Sequence of chain A:
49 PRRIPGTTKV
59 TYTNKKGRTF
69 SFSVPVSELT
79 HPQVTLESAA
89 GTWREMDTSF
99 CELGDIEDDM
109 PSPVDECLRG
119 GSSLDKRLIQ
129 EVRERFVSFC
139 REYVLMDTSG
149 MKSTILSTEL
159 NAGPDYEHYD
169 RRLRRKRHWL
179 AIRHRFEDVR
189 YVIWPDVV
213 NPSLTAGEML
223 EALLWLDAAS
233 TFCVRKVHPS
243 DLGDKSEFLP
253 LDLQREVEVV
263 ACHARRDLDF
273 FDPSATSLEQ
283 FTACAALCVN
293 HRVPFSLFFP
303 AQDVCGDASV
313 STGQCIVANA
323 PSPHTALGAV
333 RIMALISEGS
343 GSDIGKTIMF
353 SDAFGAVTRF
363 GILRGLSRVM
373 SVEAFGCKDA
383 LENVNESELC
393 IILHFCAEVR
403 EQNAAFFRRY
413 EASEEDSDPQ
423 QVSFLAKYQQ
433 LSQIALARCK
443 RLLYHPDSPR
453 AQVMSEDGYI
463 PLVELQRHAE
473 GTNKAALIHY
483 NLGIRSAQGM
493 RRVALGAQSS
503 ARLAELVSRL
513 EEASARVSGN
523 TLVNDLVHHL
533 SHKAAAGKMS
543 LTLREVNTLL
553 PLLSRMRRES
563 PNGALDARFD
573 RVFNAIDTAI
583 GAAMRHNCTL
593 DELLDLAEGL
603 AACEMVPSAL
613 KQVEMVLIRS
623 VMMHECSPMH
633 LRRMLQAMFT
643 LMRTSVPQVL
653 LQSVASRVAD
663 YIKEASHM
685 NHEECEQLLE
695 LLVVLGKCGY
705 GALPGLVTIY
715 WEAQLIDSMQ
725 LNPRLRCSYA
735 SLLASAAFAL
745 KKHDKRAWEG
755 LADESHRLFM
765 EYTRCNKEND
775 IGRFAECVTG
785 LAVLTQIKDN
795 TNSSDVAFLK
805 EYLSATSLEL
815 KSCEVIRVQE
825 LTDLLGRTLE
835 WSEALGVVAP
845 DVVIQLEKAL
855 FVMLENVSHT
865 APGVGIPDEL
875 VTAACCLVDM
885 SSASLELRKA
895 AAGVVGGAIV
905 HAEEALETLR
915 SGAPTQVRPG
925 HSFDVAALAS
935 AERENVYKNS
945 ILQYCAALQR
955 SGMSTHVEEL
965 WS

These two protein chains interact to form a complex.

Sequence of chain B:
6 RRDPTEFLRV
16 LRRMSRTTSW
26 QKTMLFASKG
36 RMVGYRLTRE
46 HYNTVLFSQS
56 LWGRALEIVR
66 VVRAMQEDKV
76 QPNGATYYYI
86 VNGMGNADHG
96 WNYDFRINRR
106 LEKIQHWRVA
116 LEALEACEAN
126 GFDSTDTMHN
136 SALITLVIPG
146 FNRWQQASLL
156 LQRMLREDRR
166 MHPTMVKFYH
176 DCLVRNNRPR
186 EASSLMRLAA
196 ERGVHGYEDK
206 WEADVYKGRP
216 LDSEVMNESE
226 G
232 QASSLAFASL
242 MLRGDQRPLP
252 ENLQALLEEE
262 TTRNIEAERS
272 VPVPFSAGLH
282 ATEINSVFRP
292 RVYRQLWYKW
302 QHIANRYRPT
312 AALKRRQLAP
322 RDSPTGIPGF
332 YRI

Interface contacts:
Residue V82 in chain A contacts residue N78 in chain B (closest heavy-atom distance 3.7 Å).
Residue L84 in chain A is in contact with residue R44 in chain B (closest heavy-atom distance 3.6 Å).
Residue A87 in chain A interacts with residue K74 in chain B (closest heavy-atom distance 3.3 Å).
Residue D168 in chain A is in contact with residue R104 in chain B (closest heavy-atom distance 3.5 Å).
Residue L484 in chain A is in contact with residue F276 in chain B (closest heavy-atom distance 3.9 Å).
Residue C99 in chain A is in contact with residue V64 in chain B (closest heavy-atom distance 3.9 Å).
Residue V82 in chain A is in contact with residue Q76 in chain B (closest heavy-atom distance 3.6 Å).
Residue L101 in chain A interacts with residue R65 in chain B (closest heavy-atom distance 3.6 Å).
Residue H470 in chain A interacts with residue V272 in chain B (closest heavy-atom distance 3.5 Å).
Residue D95 in chain A contacts residue E117 in chain B (closest heavy-atom distance 3.5 Å).
Residue E466 in chain A interacts with residue V272 in chain B (closest heavy-atom distance 3.8 Å).
Residue L467 in chain A interacts with residue V272 in chain B (closest heavy-atom distance 3.8 Å).
Residue H79 in chain A interacts with residue F127 in chain B (closest heavy-atom distance 3.7 Å).
Residue E100 in chain A interacts with residue K108 in chain B (closest heavy-atom distance 3.8 Å).
Residue E85 in chain A contacts residue T43 in chain B (closest heavy-atom distance 3.4 Å).
Residue L101 in chain A contacts residue L61 in chain B (closest heavy-atom distance 3.8 Å).
Residue G102 in chain A is in contact with residue R65 in chain B (closest heavy-atom distance 3.7 Å).
Residue T96 in chain A contacts residue V67 in chain B (closest heavy-atom distance 3.8 Å).
Residue H481 in chain A is in contact with residue P275 in chain B (closest heavy-atom distance 3.5 Å).
Residue C99 in chain A contacts residue V114 in chain B (closest heavy-atom distance 3.7 Å).
Residue H470 in chain A interacts with residue E269 in chain B (closest heavy-atom distance 3.4 Å).
Residue R92 in chain A interacts with residue N125 in chain B (closest heavy-atom distance 2.6 Å).
Residue L101 in chain A interacts with residue R68 in chain B (closest heavy-atom distance 3.5 Å).
Residue Y461 in chain A is in contact with residue P273 in chain B (closest heavy-atom distance 3.6 Å).
Residue P80 in chain A is in contact with residue G126 in chain B (closest heavy-atom distance 3.4 Å).
Residue W91 in chain A contacts residue K74 in chain B (closest heavy-atom distance 3.5 Å).
Residue D103 in chain A contacts residue R68 in chain B (closest heavy-atom distance 3.8 Å).
Residue M94 in chain A is in contact with residue E117 in chain B (closest heavy-atom distance 3.8 Å).
Residue F98 in chain A contacts residue V114 in chain B (closest heavy-atom distance 3.7 Å).
Residue R92 in chain A contacts residue A121 in chain B (closest heavy-atom distance 3.8 Å).
Residue T96 in chain A contacts residue R68 in chain B (closest heavy-atom distance 2.4 Å).
Residue Y461 in chain A interacts with residue V272 in chain B (closest heavy-atom distance 3.4 Å).
Residue F98 in chain A is in contact with residue R113 in chain B (closest heavy-atom distance 3.2 Å).
Residue C99 in chain A is in contact with residue R68 in chain B (closest heavy-atom distance 3.9 Å).
Residue M94 in chain A is in contact with residue A121 in chain B (closest heavy-atom distance 3.8 Å).
Residue T96 in chain A is in contact with residue V64 in chain B (closest heavy-atom distance 3.9 Å).
Residue V82 in chain A contacts residue F127 in chain B (closest heavy-atom distance 3.6 Å).
Residue F98 in chain A interacts with residue Q110 in chain B (closest heavy-atom distance 3.3 Å).
Residue Y164 in chain A is in contact with residue R59 in chain B (closest heavy-atom distance 3.9 Å).
Residue Y461 in chain A contacts residue S271 in chain B (closest heavy-atom distance 3.6 Å).
Residue W91 in chain A is in contact with residue Q76 in chain B (closest heavy-atom distance 3.7 Å).
Residue Y164 in chain A interacts with residue R105 in chain B (closest heavy-atom distance 3.1 Å).
Residue R92 in chain A is in contact with residue E117 in chain B (closest heavy-atom distance 3.2 Å).
Residue P80 in chain A interacts with residue F127 in chain B (closest heavy-atom distance 3.7 Å).
Residue E85 in chain A is in contact with residue E45 in chain B (closest heavy-atom distance 3.3 Å).
Residue M94 in chain A contacts residue A118 in chain B (closest heavy-atom distance 3.8 Å).
Residue R92 in chain A is in contact with residue A124 in chain B (closest heavy-atom distance 3.9 Å).
Residue M94 in chain A interacts with residue I85 in chain B (closest heavy-atom distance 3.9 Å).
Residue Y164 in chain A interacts with residue L61 in chain B (closest heavy-atom distance 3.4 Å).
Residue V82 in chain A contacts residue R44 in chain B (closest heavy-atom distance 2.7 Å).
Residue H470 in chain A contacts residue A268 in chain B (closest heavy-atom distance 3.0 Å).
Residue P80 in chain A interacts with residue N125 in chain B (closest heavy-atom distance 3.4 Å).
Residue D103 in chain A contacts residue R65 in chain B (closest heavy-atom distance 3.4 Å).
Residue V82 in chain A interacts with residue P77 in chain B (closest heavy-atom distance 3.7 Å).
Residue Y167 in chain A interacts with residue R105 in chain B (closest heavy-atom distance 3.5 Å).
Residue W91 in chain A interacts with residue N125 in chain B (closest heavy-atom distance 3.5 Å).
Residue M94 in chain A interacts with residue Q71 in chain B (closest heavy-atom distance 3.0 Å).
Residue M94 in chain A interacts with residue Y82 in chain B (closest heavy-atom distance 3.6 Å).
Residue E100 in chain A interacts with residue I109 in chain B (closest heavy-atom distance 3.3 Å).
Residue L484 in chain A interacts with residue P275 in chain B (closest heavy-atom distance 3.7 Å).